Sequence of chain B:
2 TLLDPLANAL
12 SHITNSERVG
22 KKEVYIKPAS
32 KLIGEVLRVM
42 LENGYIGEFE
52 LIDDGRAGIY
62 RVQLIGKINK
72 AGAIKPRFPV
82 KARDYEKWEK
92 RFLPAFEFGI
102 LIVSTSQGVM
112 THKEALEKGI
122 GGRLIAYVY

Sequence of chain A:
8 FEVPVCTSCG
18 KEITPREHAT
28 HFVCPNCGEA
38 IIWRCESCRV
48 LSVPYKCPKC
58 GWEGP

Contacts between the two chains:
Residue E18 in chain B interacts with residue K18 in chain A (closest heavy-atom distance 4.0 Å).
Residue R19 in chain B contacts residue K18 in chain A (closest heavy-atom distance 4.1 Å).
Residue V20 in chain B is in contact with residue L48 in chain A (closest heavy-atom distance 3.8 Å).
Residue K23 in chain B contacts residue V50 in chain A (closest heavy-atom distance 4.2 Å).
Residue G67 in chain B is in contact with residue G17 in chain A (closest heavy-atom distance 4.2 Å).
Residue G21 in chain B contacts residue V50 in chain A (closest heavy-atom distance 4.1 Å).
Residue K23 in chain B is in contact with residue C16 in chain A (closest heavy-atom distance 4.9 Å).
Residue K23 in chain B interacts with residue S15 in chain A (closest heavy-atom distance 3.0 Å).
Residue G67 in chain B is in contact with residue K18 in chain A (closest heavy-atom distance 4.6 Å).
Residue I66 in chain B is in contact with residue G17 in chain A (closest heavy-atom distance 4.0 Å).
Residue V20 in chain B contacts residue V50 in chain A (closest heavy-atom distance 4.4 Å).
Residue K23 in chain B contacts residue P51 in chain A (closest heavy-atom distance 4.2 Å).

The following describes two proteins that form a bound complex.